Sequence of chain A:
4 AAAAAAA

Sequence of chain B:
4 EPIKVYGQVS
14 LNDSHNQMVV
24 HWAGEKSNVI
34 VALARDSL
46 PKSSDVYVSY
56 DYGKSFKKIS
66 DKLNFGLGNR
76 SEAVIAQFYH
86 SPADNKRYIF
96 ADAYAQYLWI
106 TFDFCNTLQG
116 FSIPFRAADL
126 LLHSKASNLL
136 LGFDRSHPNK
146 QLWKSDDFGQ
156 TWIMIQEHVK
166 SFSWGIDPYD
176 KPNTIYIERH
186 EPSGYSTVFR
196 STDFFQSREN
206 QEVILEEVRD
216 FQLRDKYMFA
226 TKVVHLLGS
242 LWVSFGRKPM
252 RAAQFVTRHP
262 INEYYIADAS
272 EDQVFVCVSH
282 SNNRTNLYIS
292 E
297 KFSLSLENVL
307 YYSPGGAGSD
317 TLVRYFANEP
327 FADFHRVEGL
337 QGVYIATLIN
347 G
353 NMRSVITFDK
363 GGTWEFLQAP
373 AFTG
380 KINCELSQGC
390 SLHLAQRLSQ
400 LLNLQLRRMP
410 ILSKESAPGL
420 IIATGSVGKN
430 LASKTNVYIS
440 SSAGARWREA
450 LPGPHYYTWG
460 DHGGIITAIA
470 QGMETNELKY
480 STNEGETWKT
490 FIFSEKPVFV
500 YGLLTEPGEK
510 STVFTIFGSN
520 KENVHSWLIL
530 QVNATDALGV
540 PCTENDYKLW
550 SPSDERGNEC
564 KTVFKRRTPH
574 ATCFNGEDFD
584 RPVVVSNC

Residue-level contacts at the interface:
Residue N19 in chain B interacts with residue A5 in chain A (closest heavy-atom distance 3.3 Å).
Residue Y500 in chain B interacts with residue A5 in chain A (closest heavy-atom distance 3.2 Å).
Residue V22 in chain B contacts residue A10 in chain A (closest heavy-atom distance 3.3 Å).
Residue V23 in chain B contacts residue A9 in chain A (closest heavy-atom distance 3.6 Å).
Residue F83 in chain B is in contact with residue A10 in chain A (closest heavy-atom distance 4.0 Å).
Residue M21 in chain B interacts with residue A8 in chain A (closest heavy-atom distance 2.9 Å).
Residue Q20 in chain B interacts with residue A7 in chain A (closest heavy-atom distance 4.3 Å).
Residue N19 in chain B contacts residue A4 in chain A (closest heavy-atom distance 4.2 Å).
Residue R406 in chain B interacts with residue A4 in chain A (closest heavy-atom distance 4.0 Å).
Residue R406 in chain B interacts with residue A5 in chain A (closest heavy-atom distance 1.9 Å).
Residue W526 in chain B is in contact with residue A4 in chain A (closest heavy-atom distance 4.8 Å).
Residue F516 in chain B interacts with residue A7 in chain A (closest heavy-atom distance 4.5 Å).
Residue M21 in chain B interacts with residue A6 in chain A (closest heavy-atom distance 3.2 Å).
Residue H24 in chain B is in contact with residue A10 in chain A (closest heavy-atom distance 4.2 Å).
Residue N19 in chain B is in contact with residue A6 in chain A (closest heavy-atom distance 3.6 Å).
Residue Q20 in chain B is in contact with residue A6 in chain A (closest heavy-atom distance 3.1 Å).
Residue W526 in chain B contacts residue A6 in chain A (closest heavy-atom distance 4.0 Å).
Residue W526 in chain B is in contact with residue A7 in chain A (closest heavy-atom distance 4.8 Å).
Residue L503 in chain B interacts with residue A7 in chain A (closest heavy-atom distance 4.8 Å).
Residue V23 in chain B interacts with residue A10 in chain A (closest heavy-atom distance 3.8 Å).
Residue V22 in chain B contacts residue A8 in chain A (closest heavy-atom distance 3.6 Å).
Residue H524 in chain B contacts residue A4 in chain A (closest heavy-atom distance 2.8 Å).
Residue Y500 in chain B interacts with residue A7 in chain A (closest heavy-atom distance 4.8 Å).
Residue V22 in chain B interacts with residue A9 in chain A (closest heavy-atom distance 3.8 Å).
Residue M21 in chain B is in contact with residue A7 in chain A (closest heavy-atom distance 3.2 Å).
Residue S40 in chain B contacts residue A5 in chain A (closest heavy-atom distance 4.9 Å).
Residue V23 in chain B is in contact with residue A8 in chain A (closest heavy-atom distance 3.0 Å).
Residue Q20 in chain B is in contact with residue A8 in chain A (closest heavy-atom distance 4.4 Å).
Residue R406 in chain B contacts residue A6 in chain A (closest heavy-atom distance 3.9 Å).
Residue Y500 in chain B contacts residue A4 in chain A (closest heavy-atom distance 3.2 Å).

This data describes a binding interaction between two proteins.